This data describes a binding interaction between two proteins.

Sequence of chain B:
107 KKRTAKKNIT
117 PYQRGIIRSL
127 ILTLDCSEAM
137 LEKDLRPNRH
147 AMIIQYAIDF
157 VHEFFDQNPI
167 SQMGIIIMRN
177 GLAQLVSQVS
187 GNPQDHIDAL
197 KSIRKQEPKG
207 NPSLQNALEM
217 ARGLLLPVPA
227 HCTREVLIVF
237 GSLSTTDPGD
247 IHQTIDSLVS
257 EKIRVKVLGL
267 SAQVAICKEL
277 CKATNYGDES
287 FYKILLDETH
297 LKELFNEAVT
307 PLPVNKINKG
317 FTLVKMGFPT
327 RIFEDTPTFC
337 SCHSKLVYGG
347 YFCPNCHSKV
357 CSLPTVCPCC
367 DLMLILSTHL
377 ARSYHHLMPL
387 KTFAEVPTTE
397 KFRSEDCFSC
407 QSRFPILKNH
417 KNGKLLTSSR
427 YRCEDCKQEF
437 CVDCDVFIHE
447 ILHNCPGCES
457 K

Sequence of chain A:
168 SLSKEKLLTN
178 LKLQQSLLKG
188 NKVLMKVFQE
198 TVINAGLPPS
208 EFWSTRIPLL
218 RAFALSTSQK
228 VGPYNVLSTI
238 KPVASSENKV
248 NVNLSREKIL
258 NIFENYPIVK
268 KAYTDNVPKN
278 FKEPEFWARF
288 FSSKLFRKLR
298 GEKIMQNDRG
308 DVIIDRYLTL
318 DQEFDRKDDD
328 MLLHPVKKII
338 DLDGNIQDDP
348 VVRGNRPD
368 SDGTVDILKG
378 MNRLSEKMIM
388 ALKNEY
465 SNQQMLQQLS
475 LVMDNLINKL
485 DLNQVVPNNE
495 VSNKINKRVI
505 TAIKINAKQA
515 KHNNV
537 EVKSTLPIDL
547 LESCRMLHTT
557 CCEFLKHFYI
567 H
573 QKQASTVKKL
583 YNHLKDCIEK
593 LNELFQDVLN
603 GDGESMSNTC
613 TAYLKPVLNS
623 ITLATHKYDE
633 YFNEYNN

Contacts between the two chains:
Residue L389 in chain A interacts with residue G245 in chain B (closest heavy-atom distance 3.2 Å).
Residue Y615 in chain A interacts with residue F335 in chain B (closest heavy-atom distance 3.1 Å).
Residue Y615 in chain A is in contact with residue P333 in chain B (closest heavy-atom distance 4.5 Å).
Residue G229 in chain A contacts residue D243 in chain B (closest heavy-atom distance 4.3 Å).
Residue Q226 in chain A is in contact with residue L178 in chain B (closest heavy-atom distance 3.1 Å).
Residue L222 in chain A is in contact with residue G219 in chain B (closest heavy-atom distance 3.5 Å).
Residue P230 in chain A interacts with residue D243 in chain B (closest heavy-atom distance 3.4 Å).
Residue P618 in chain A is in contact with residue H353 in chain B (closest heavy-atom distance 4.4 Å).
Residue R551 in chain A contacts residue S340 in chain B (closest heavy-atom distance 4.2 Å).
Residue S622 in chain A interacts with residue C352 in chain B (closest heavy-atom distance 3.2 Å).
Residue K227 in chain A interacts with residue N212 in chain B (closest heavy-atom distance 3.6 Å).
Residue Q226 in chain A is in contact with residue N212 in chain B (closest heavy-atom distance 4.2 Å).
Residue S622 in chain A is in contact with residue S354 in chain B (closest heavy-atom distance 4.2 Å).
Residue E559 in chain A interacts with residue C365 in chain B (closest heavy-atom distance 2.8 Å).
Residue Y231 in chain A is in contact with residue T242 in chain B (closest heavy-atom distance 3.4 Å).
Residue K562 in chain A interacts with residue N351 in chain B (closest heavy-atom distance 3.7 Å).
Residue E548 in chain A contacts residue S340 in chain B (closest heavy-atom distance 2.8 Å).
Residue G229 in chain A contacts residue T242 in chain B (closest heavy-atom distance 3.6 Å).
Residue L222 in chain A is in contact with residue M216 in chain B (closest heavy-atom distance 3.7 Å).
Residue V619 in chain A is in contact with residue S337 in chain B (closest heavy-atom distance 4.5 Å).
Residue R551 in chain A contacts residue S337 in chain B (closest heavy-atom distance 4.0 Å).
Residue P230 in chain A contacts residue T242 in chain B (closest heavy-atom distance 4.2 Å).
Residue P215 in chain A contacts residue P223 in chain B (closest heavy-atom distance 4.6 Å).
Residue L389 in chain A interacts with residue D243 in chain B (closest heavy-atom distance 3.1 Å).
Residue N232 in chain A is in contact with residue N207 in chain B (closest heavy-atom distance 3.9 Å).
Residue Q226 in chain A is in contact with residue Q180 in chain B (closest heavy-atom distance 4.5 Å).
Residue R218 in chain A interacts with residue L222 in chain B (closest heavy-atom distance 4.3 Å).
Residue L389 in chain A interacts with residue P244 in chain B (closest heavy-atom distance 3.5 Å).
Residue K562 in chain A contacts residue C366 in chain B (closest heavy-atom distance 4.0 Å).
Residue T555 in chain A is in contact with residue S337 in chain B (closest heavy-atom distance 3.8 Å).
Residue A219 in chain A interacts with residue L220 in chain B (closest heavy-atom distance 4.6 Å).
Residue Y615 in chain A is in contact with residue T334 in chain B (closest heavy-atom distance 4.4 Å).
Residue R551 in chain A contacts residue K341 in chain B (closest heavy-atom distance 3.3 Å).
Residue A614 in chain A interacts with residue P333 in chain B (closest heavy-atom distance 3.8 Å).
Residue L389 in chain A contacts residue D246 in chain B (closest heavy-atom distance 3.5 Å).
Residue C558 in chain A interacts with residue C365 in chain B (closest heavy-atom distance 4.3 Å).
Residue K562 in chain A is in contact with residue C352 in chain B (closest heavy-atom distance 3.5 Å).
Residue R551 in chain A contacts residue C336 in chain B (closest heavy-atom distance 2.8 Å).
Residue V228 in chain A interacts with residue G177 in chain B (closest heavy-atom distance 4.5 Å).
Residue V228 in chain A is in contact with residue L178 in chain B (closest heavy-atom distance 3.8 Å).
Residue R218 in chain A interacts with residue P223 in chain B (closest heavy-atom distance 4.4 Å).
Residue V228 in chain A is in contact with residue P244 in chain B (closest heavy-atom distance 3.7 Å).
Residue R551 in chain A is in contact with residue F335 in chain B (closest heavy-atom distance 3.0 Å).
Residue K562 in chain A interacts with residue C365 in chain B (closest heavy-atom distance 3.7 Å).
Residue Q226 in chain A interacts with residue M216 in chain B (closest heavy-atom distance 3.9 Å).
Residue Q226 in chain A interacts with residue G177 in chain B (closest heavy-atom distance 4.6 Å).
Residue K227 in chain A interacts with residue P244 in chain B (closest heavy-atom distance 3.0 Å).
Residue Q226 in chain A interacts with residue A179 in chain B (closest heavy-atom distance 2.2 Å).
Residue P618 in chain A interacts with residue F335 in chain B (closest heavy-atom distance 4.1 Å).
Residue A219 in chain A interacts with residue Q184 in chain B (closest heavy-atom distance 4.0 Å).
Residue P230 in chain A is in contact with residue P244 in chain B (closest heavy-atom distance 4.6 Å).
Residue E559 in chain A contacts residue P364 in chain B (closest heavy-atom distance 2.8 Å).
Residue E559 in chain A contacts residue C366 in chain B (closest heavy-atom distance 4.4 Å).
Residue R218 in chain A interacts with residue G219 in chain B (closest heavy-atom distance 3.1 Å).
Residue P215 in chain A is in contact with residue Q184 in chain B (closest heavy-atom distance 4.2 Å).
Residue G229 in chain A interacts with residue P244 in chain B (closest heavy-atom distance 3.8 Å).
Residue K629 in chain A interacts with residue N351 in chain B (closest heavy-atom distance 3.4 Å).
Residue S223 in chain A is in contact with residue M216 in chain B (closest heavy-atom distance 3.7 Å).
Residue S622 in chain A contacts residue H353 in chain B (closest heavy-atom distance 3.2 Å).
Residue L222 in chain A is in contact with residue L220 in chain B (closest heavy-atom distance 4.3 Å).